Interface contacts:
Residue V58 in protein 1 contacts residue S22 in protein 2 (closest heavy-atom distance 3.4 Å).
Residue L55 in protein 1 is in contact with residue S22 in protein 2 (closest heavy-atom distance 3.8 Å).
Residue K36 in protein 1 contacts residue K38 in protein 2 (closest heavy-atom distance 2.8 Å).
Residue N54 in protein 1 is in contact with residue S22 in protein 2 (closest heavy-atom distance 3.8 Å).
Residue K36 in protein 1 is in contact with residue I37 in protein 2 (closest heavy-atom distance 3.3 Å).
Residue E61 in protein 1 is in contact with residue Q18 in protein 2 (closest heavy-atom distance 3.8 Å).
Residue V48 in protein 1 is in contact with residue L33 in protein 2 (closest heavy-atom distance 4.1 Å).
Residue V58 in protein 1 contacts residue Q18 in protein 2 (closest heavy-atom distance 3.7 Å).
Residue V48 in protein 1 contacts residue S29 in protein 2 (closest heavy-atom distance 3.5 Å).
Residue L55 in protein 1 interacts with residue V26 in protein 2 (closest heavy-atom distance 3.8 Å).
Residue M27 in protein 1 contacts residue K38 in protein 2 (closest heavy-atom distance 3.5 Å).
Residue V58 in protein 1 contacts residue F19 in protein 2 (closest heavy-atom distance 3.5 Å).
Residue V48 in protein 1 interacts with residue T30 in protein 2 (closest heavy-atom distance 3.8 Å).
Residue I13 in protein 1 interacts with residue A27 in protein 2 (closest heavy-atom distance 3.4 Å).
Residue S113 in protein 1 contacts residue V34 in protein 2 (closest heavy-atom distance 3.8 Å).
Residue L41 in protein 1 contacts residue I37 in protein 2 (closest heavy-atom distance 4.0 Å).
Residue H23 in protein 1 contacts residue K38 in protein 2 (closest heavy-atom distance 3.6 Å).
Residue L24 in protein 1 interacts with residue V34 in protein 2 (closest heavy-atom distance 3.9 Å).
Residue L24 in protein 1 contacts residue K38 in protein 2 (closest heavy-atom distance 4.1 Å).
Residue V17 in protein 1 contacts residue T30 in protein 2 (closest heavy-atom distance 4.0 Å).
Residue P44 in protein 1 interacts with residue L33 in protein 2 (closest heavy-atom distance 3.8 Å).
Residue K36 in protein 1 interacts with residue L40 in protein 2 (closest heavy-atom distance 3.5 Å).
Residue A51 in protein 1 is in contact with residue V26 in protein 2 (closest heavy-atom distance 3.3 Å).
Residue L41 in protein 1 interacts with residue T36 in protein 2 (closest heavy-atom distance 3.9 Å).
Residue A51 in protein 1 is in contact with residue S29 in protein 2 (closest heavy-atom distance 3.6 Å).
Residue I13 in protein 1 contacts residue K24 in protein 2 (closest heavy-atom distance 4.0 Å).
Residue V45 in protein 1 interacts with residue L33 in protein 2 (closest heavy-atom distance 3.8 Å).
Residue L123 in protein 1 interacts with residue F19 in protein 2 (closest heavy-atom distance 3.7 Å).
Residue L124 in protein 1 contacts residue A23 in protein 2 (closest heavy-atom distance 3.8 Å).
Residue L89 in protein 1 contacts residue L33 in protein 2 (closest heavy-atom distance 3.9 Å).
Residue L55 in protein 1 interacts with residue F19 in protein 2 (closest heavy-atom distance 4.1 Å).
Residue I13 in protein 1 is in contact with residue A23 in protein 2 (closest heavy-atom distance 4.0 Å).
Residue L55 in protein 1 is in contact with residue A23 in protein 2 (closest heavy-atom distance 3.7 Å).
Residue P39 in protein 1 contacts residue T36 in protein 2 (closest heavy-atom distance 3.9 Å).
Residue I116 in protein 1 interacts with residue T30 in protein 2 (closest heavy-atom distance 3.2 Å).
Residue V17 in protein 1 is in contact with residue A31 in protein 2 (closest heavy-atom distance 3.7 Å).
Residue F127 in protein 1 interacts with residue F19 in protein 2 (closest heavy-atom distance 3.7 Å).
Residue L109 in protein 1 interacts with residue I37 in protein 2 (closest heavy-atom distance 4.1 Å).
Residue M27 in protein 1 contacts residue L40 in protein 2 (closest heavy-atom distance 4.1 Å).
Residue A47 in protein 1 interacts with residue S29 in protein 2 (closest heavy-atom distance 3.9 Å).
Residue Q20 in protein 1 contacts residue V34 in protein 2 (closest heavy-atom distance 3.4 Å).
Residue Q20 in protein 1 is in contact with residue K35 in protein 2 (closest heavy-atom distance 3.9 Å).
Residue V17 in protein 1 contacts residue A27 in protein 2 (closest heavy-atom distance 3.6 Å).
Residue Q20 in protein 1 contacts residue K38 in protein 2 (closest heavy-atom distance 2.7 Å).
Residue T120 in protein 1 interacts with residue V26 in protein 2 (closest heavy-atom distance 3.4 Å).
Residue I116 in protein 1 is in contact with residue V26 in protein 2 (closest heavy-atom distance 3.6 Å).
Residue L41 in protein 1 contacts residue L33 in protein 2 (closest heavy-atom distance 4.1 Å).
Residue T9 in protein 1 interacts with residue V20 in protein 2 (closest heavy-atom distance 3.7 Å).
Residue K36 in protein 1 contacts residue A39 in protein 2 (closest heavy-atom distance 3.5 Å).
Residue M75 in protein 1 contacts residue F19 in protein 2 (closest heavy-atom distance 3.6 Å).
Residue L24 in protein 1 contacts residue I37 in protein 2 (closest heavy-atom distance 3.8 Å).
Residue L124 in protein 1 is in contact with residue F19 in protein 2 (closest heavy-atom distance 4.0 Å).
Residue G59 in protein 1 interacts with residue F19 in protein 2 (closest heavy-atom distance 4.1 Å).
Residue E182 in protein 1 is in contact with residue K16 in protein 2 (closest heavy-atom distance 3.9 Å).
Residue I13 in protein 1 interacts with residue V20 in protein 2 (closest heavy-atom distance 3.8 Å).
Residue V52 in protein 1 is in contact with residue V26 in protein 2 (closest heavy-atom distance 3.8 Å).
Residue A51 in protein 1 contacts residue E25 in protein 2 (closest heavy-atom distance 3.8 Å).
Residue I21 in protein 1 interacts with residue V34 in protein 2 (closest heavy-atom distance 3.8 Å).
Residue R57 in protein 1 is in contact with residue Q18 in protein 2 (closest heavy-atom distance 4.1 Å).
Residue F127 in protein 1 is in contact with residue K16 in protein 2 (closest heavy-atom distance 3.6 Å).

Sequence of protein 2:
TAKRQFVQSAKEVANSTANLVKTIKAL

Sequence of protein 1:
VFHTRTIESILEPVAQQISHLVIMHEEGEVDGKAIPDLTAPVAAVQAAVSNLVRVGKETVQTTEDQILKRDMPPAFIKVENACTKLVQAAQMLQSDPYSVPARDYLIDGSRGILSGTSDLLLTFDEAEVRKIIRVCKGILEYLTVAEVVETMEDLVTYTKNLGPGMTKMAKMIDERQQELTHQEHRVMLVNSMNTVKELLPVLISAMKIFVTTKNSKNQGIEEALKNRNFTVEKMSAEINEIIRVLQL

These two protein chains interact to form a complex.